This data describes a binding interaction between two proteins.

Sequence of protein 1:
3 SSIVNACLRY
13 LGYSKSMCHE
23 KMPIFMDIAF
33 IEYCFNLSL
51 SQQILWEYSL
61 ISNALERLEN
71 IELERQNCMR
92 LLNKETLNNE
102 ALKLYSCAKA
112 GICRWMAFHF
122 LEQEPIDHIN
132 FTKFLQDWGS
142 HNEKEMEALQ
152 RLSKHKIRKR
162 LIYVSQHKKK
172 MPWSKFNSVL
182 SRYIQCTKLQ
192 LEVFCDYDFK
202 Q

Residue-level contacts at the interface:
Residue L10 in protein 1 interacts with residue C9 in protein 2 (closest heavy-atom distance 4.2 Å).
Residue S16 in protein 1 interacts with residue K23 in protein 2 (closest heavy-atom distance 4.9 Å).
Residue Q202 in protein 1 interacts with residue R11 in protein 2 (closest heavy-atom distance 4.3 Å).
Residue M28 in protein 1 is in contact with residue Y12 in protein 2 (closest heavy-atom distance 4.3 Å).
Residue D199 in protein 1 is in contact with residue R11 in protein 2 (closest heavy-atom distance 3.9 Å).
Residue M19 in protein 1 is in contact with residue M19 in protein 2 (closest heavy-atom distance 3.6 Å).
Residue Y12 in protein 1 interacts with residue M28 in protein 2 (closest heavy-atom distance 3.4 Å).
Residue A8 in protein 1 is in contact with residue F27 in protein 2 (closest heavy-atom distance 3.5 Å).
Residue F27 in protein 1 interacts with residue R11 in protein 2 (closest heavy-atom distance 4.2 Å).
Residue C9 in protein 1 interacts with residue M28 in protein 2 (closest heavy-atom distance 4.2 Å).
Residue P25 in protein 1 is in contact with residue S16 in protein 2 (closest heavy-atom distance 4.7 Å).
Residue L13 in protein 1 contacts residue L13 in protein 2 (closest heavy-atom distance 3.6 Å).
Residue C9 in protein 1 contacts residue L10 in protein 2 (closest heavy-atom distance 4.3 Å).
Residue E22 in protein 1 is in contact with residue S18 in protein 2 (closest heavy-atom distance 3.1 Å).
Residue V6 in protein 1 is in contact with residue V6 in protein 2 (closest heavy-atom distance 3.9 Å).
Residue R11 in protein 1 contacts residue F200 in protein 2 (closest heavy-atom distance 3.5 Å).
Residue Y12 in protein 1 contacts residue E22 in protein 2 (closest heavy-atom distance 3.2 Å).
Residue A8 in protein 1 interacts with residue A31 in protein 2 (closest heavy-atom distance 4.2 Å).
Residue E22 in protein 1 interacts with residue M19 in protein 2 (closest heavy-atom distance 4.1 Å).
Residue Y12 in protein 1 is in contact with residue M19 in protein 2 (closest heavy-atom distance 3.7 Å).
Residue E34 in protein 1 is in contact with residue I5 in protein 2 (closest heavy-atom distance 4.9 Å).
Residue V6 in protein 1 is in contact with residue L10 in protein 2 (closest heavy-atom distance 4.9 Å).
Residue F27 in protein 1 is in contact with residue Y12 in protein 2 (closest heavy-atom distance 4.2 Å).
Residue Y12 in protein 1 contacts residue P25 in protein 2 (closest heavy-atom distance 3.2 Å).
Residue A8 in protein 1 interacts with residue M28 in protein 2 (closest heavy-atom distance 3.8 Å).
Residue E22 in protein 1 interacts with residue Y12 in protein 2 (closest heavy-atom distance 2.3 Å).
Residue S16 in protein 1 contacts residue P25 in protein 2 (closest heavy-atom distance 4.8 Å).
Residue K23 in protein 1 is in contact with residue Y12 in protein 2 (closest heavy-atom distance 3.9 Å).
Residue S4 in protein 1 interacts with residue E34 in protein 2 (closest heavy-atom distance 4.9 Å).
Residue I5 in protein 1 interacts with residue A31 in protein 2 (closest heavy-atom distance 4.2 Å).
Residue R11 in protein 1 contacts residue K201 in protein 2 (closest heavy-atom distance 4.8 Å).
Residue Y12 in protein 1 interacts with residue K23 in protein 2 (closest heavy-atom distance 4.0 Å).
Residue P25 in protein 1 contacts residue Y12 in protein 2 (closest heavy-atom distance 3.3 Å).
Residue Y15 in protein 1 interacts with residue Q202 in protein 2 (closest heavy-atom distance 4.3 Å).
Residue I5 in protein 1 contacts residue Y35 in protein 2 (closest heavy-atom distance 4.7 Å).
Residue L13 in protein 1 is in contact with residue C9 in protein 2 (closest heavy-atom distance 3.4 Å).
Residue C9 in protein 1 is in contact with residue L13 in protein 2 (closest heavy-atom distance 3.6 Å).
Residue M19 in protein 1 interacts with residue Y12 in protein 2 (closest heavy-atom distance 3.3 Å).
Residue M28 in protein 1 interacts with residue A8 in protein 2 (closest heavy-atom distance 3.8 Å).
Residue S18 in protein 1 contacts residue K23 in protein 2 (closest heavy-atom distance 3.8 Å).
Residue Q202 in protein 1 contacts residue Y15 in protein 2 (closest heavy-atom distance 4.2 Å).
Residue S4 in protein 1 is in contact with residue A31 in protein 2 (closest heavy-atom distance 3.9 Å).
Residue Y35 in protein 1 is in contact with residue I5 in protein 2 (closest heavy-atom distance 4.7 Å).
Residue S18 in protein 1 contacts residue E22 in protein 2 (closest heavy-atom distance 3.6 Å).
Residue F200 in protein 1 contacts residue R11 in protein 2 (closest heavy-atom distance 4.9 Å).
Residue R11 in protein 1 is in contact with residue F27 in protein 2 (closest heavy-atom distance 4.2 Å).
Residue M28 in protein 1 interacts with residue C9 in protein 2 (closest heavy-atom distance 3.9 Å).
Residue L10 in protein 1 interacts with residue V6 in protein 2 (closest heavy-atom distance 3.5 Å).
Residue I5 in protein 1 interacts with residue F32 in protein 2 (closest heavy-atom distance 4.0 Å).
Residue M19 in protein 1 interacts with residue L13 in protein 2 (closest heavy-atom distance 3.9 Å).
Residue R11 in protein 1 contacts residue Q202 in protein 2 (closest heavy-atom distance 4.6 Å).
Residue A31 in protein 1 is in contact with residue I5 in protein 2 (closest heavy-atom distance 3.7 Å).
Residue K17 in protein 1 interacts with residue K23 in protein 2 (closest heavy-atom distance 3.7 Å).
Residue A31 in protein 1 interacts with residue A8 in protein 2 (closest heavy-atom distance 4.2 Å).
Residue R11 in protein 1 interacts with residue D199 in protein 2 (closest heavy-atom distance 2.9 Å).
Residue F27 in protein 1 contacts residue Y15 in protein 2 (closest heavy-atom distance 4.9 Å).
Residue Y12 in protein 1 contacts residue F27 in protein 2 (closest heavy-atom distance 4.3 Å).
Residue I5 in protein 1 is in contact with residue M28 in protein 2 (closest heavy-atom distance 4.4 Å).
Residue F27 in protein 1 contacts residue A8 in protein 2 (closest heavy-atom distance 3.5 Å).

Sequence of protein 2:
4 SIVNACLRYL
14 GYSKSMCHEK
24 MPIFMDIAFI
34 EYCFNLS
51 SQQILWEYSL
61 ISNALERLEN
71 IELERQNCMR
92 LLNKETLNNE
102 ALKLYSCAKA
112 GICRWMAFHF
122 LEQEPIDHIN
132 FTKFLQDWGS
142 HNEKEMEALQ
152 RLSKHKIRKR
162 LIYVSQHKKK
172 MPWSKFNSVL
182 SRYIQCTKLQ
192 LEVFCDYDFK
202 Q